The following describes two proteins that form a bound complex.

Sequence of protein 2:
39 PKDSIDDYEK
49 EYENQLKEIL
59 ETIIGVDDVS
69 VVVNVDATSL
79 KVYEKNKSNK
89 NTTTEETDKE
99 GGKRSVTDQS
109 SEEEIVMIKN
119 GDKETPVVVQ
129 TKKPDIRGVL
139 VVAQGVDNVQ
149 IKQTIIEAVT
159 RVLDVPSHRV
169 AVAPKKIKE

Interface contacts:
Residue V127 in protein 1 is in contact with residue S77 in protein 2 (closest heavy-atom distance 3.8 Å).
Residue T60 in protein 1 contacts residue K173 in protein 2 (closest heavy-atom distance 3.8 Å).
Residue T95 in protein 1 interacts with residue K101 in protein 2 (closest heavy-atom distance 2.9 Å).
Residue V125 in protein 1 contacts residue Y81 in protein 2 (closest heavy-atom distance 3.8 Å).
Residue E94 in protein 1 interacts with residue R102 in protein 2 (closest heavy-atom distance 2.8 Å).
Residue T90 in protein 1 interacts with residue T105 in protein 2 (closest heavy-atom distance 3.7 Å).
Residue V114 in protein 1 interacts with residue I113 in protein 2 (closest heavy-atom distance 3.7 Å).
Residue T90 in protein 1 is in contact with residue D106 in protein 2 (closest heavy-atom distance 3.2 Å).
Residue N89 in protein 1 contacts residue D106 in protein 2 (closest heavy-atom distance 3.6 Å).
Residue R159 in protein 1 is in contact with residue H166 in protein 2 (closest heavy-atom distance 3.0 Å).
Residue I61 in protein 1 contacts residue P172 in protein 2 (closest heavy-atom distance 3.8 Å).
Residue K131 in protein 1 contacts residue V73 in protein 2 (closest heavy-atom distance 3.4 Å).
Residue K97 in protein 1 contacts residue E98 in protein 2 (closest heavy-atom distance 2.9 Å).
Residue K130 in protein 1 contacts residue D74 in protein 2 (closest heavy-atom distance 3.7 Å).
Residue V127 in protein 1 is in contact with residue K79 in protein 2 (closest heavy-atom distance 3.4 Å).
Residue N87 in protein 1 contacts residue S109 in protein 2 (closest heavy-atom distance 2.9 Å).
Residue N87 in protein 1 is in contact with residue S108 in protein 2 (closest heavy-atom distance 3.3 Å).
Residue T92 in protein 1 contacts residue V104 in protein 2 (closest heavy-atom distance 3.2 Å).
Residue V160 in protein 1 is in contact with residue V137 in protein 2 (closest heavy-atom distance 3.3 Å).
Residue V160 in protein 1 is in contact with residue N72 in protein 2 (closest heavy-atom distance 2.8 Å).
Residue T91 in protein 1 is in contact with residue T105 in protein 2 (closest heavy-atom distance 3.0 Å).
Residue K85 in protein 1 interacts with residue E111 in protein 2 (closest heavy-atom distance 2.9 Å).
Residue T92 in protein 1 interacts with residue S103 in protein 2 (closest heavy-atom distance 2.4 Å).
Residue K131 in protein 1 contacts residue D74 in protein 2 (closest heavy-atom distance 3.8 Å).
Residue K85 in protein 1 contacts residue E110 in protein 2 (closest heavy-atom distance 3.7 Å).
Residue N118 in protein 1 interacts with residue K121 in protein 2 (closest heavy-atom distance 3.7 Å).
Residue Q53 in protein 1 contacts residue V70 in protein 2 (closest heavy-atom distance 3.7 Å).
Residue E93 in protein 1 is in contact with residue S103 in protein 2 (closest heavy-atom distance 2.8 Å).
Residue I62 in protein 1 interacts with residue K173 in protein 2 (closest heavy-atom distance 3.4 Å).
Residue R159 in protein 1 is in contact with residue S165 in protein 2 (closest heavy-atom distance 2.3 Å).
Residue N89 in protein 1 is in contact with residue Q107 in protein 2 (closest heavy-atom distance 2.9 Å).
Residue T91 in protein 1 interacts with residue V104 in protein 2 (closest heavy-atom distance 3.6 Å).
Residue E93 in protein 1 contacts residue R102 in protein 2 (closest heavy-atom distance 3.1 Å).
Residue N84 in protein 1 contacts residue E112 in protein 2 (closest heavy-atom distance 3.3 Å).
Residue K117 in protein 1 contacts residue E122 in protein 2 (closest heavy-atom distance 3.0 Å).
Residue T60 in protein 1 interacts with residue V139 in protein 2 (closest heavy-atom distance 3.6 Å).
Residue R159 in protein 1 interacts with residue A169 in protein 2 (closest heavy-atom distance 3.7 Å).
Residue Q128 in protein 1 interacts with residue L78 in protein 2 (closest heavy-atom distance 3.4 Å).
Residue K117 in protein 1 interacts with residue K121 in protein 2 (closest heavy-atom distance 3.5 Å).
Residue I57 in protein 1 contacts residue V70 in protein 2 (closest heavy-atom distance 3.6 Å).
Residue R159 in protein 1 interacts with residue V168 in protein 2 (closest heavy-atom distance 2.2 Å).
Residue I116 in protein 1 contacts residue E122 in protein 2 (closest heavy-atom distance 3.5 Å).
Residue T60 in protein 1 is in contact with residue K174 in protein 2 (closest heavy-atom distance 2.3 Å).
Residue E94 in protein 1 is in contact with residue K101 in protein 2 (closest heavy-atom distance 3.4 Å).
Residue V127 in protein 1 is in contact with residue L78 in protein 2 (closest heavy-atom distance 3.3 Å).
Residue I61 in protein 1 interacts with residue A171 in protein 2 (closest heavy-atom distance 3.8 Å).
Residue V160 in protein 1 interacts with residue R135 in protein 2 (closest heavy-atom distance 3.5 Å).
Residue N89 in protein 1 interacts with residue T105 in protein 2 (closest heavy-atom distance 3.4 Å).
Residue K131 in protein 1 contacts residue E47 in protein 2 (closest heavy-atom distance 3.8 Å).
Residue N84 in protein 1 interacts with residue I113 in protein 2 (closest heavy-atom distance 2.8 Å).
Residue T129 in protein 1 interacts with residue A75 in protein 2 (closest heavy-atom distance 3.1 Å).
Residue Q128 in protein 1 interacts with residue T76 in protein 2 (closest heavy-atom distance 3.5 Å).
Residue S86 in protein 1 is in contact with residue S109 in protein 2 (closest heavy-atom distance 3.4 Å).
Residue L161 in protein 1 is in contact with residue N72 in protein 2 (closest heavy-atom distance 3.3 Å).
Residue V126 in protein 1 interacts with residue Y81 in protein 2 (closest heavy-atom distance 3.6 Å).
Residue Q128 in protein 1 contacts residue S77 in protein 2 (closest heavy-atom distance 3.7 Å).
Residue R159 in protein 1 interacts with residue R167 in protein 2 (closest heavy-atom distance 2.9 Å).
Residue K88 in protein 1 is in contact with residue Q107 in protein 2 (closest heavy-atom distance 3.4 Å).
Residue E155 in protein 1 is in contact with residue A169 in protein 2 (closest heavy-atom distance 3.6 Å).
Residue T129 in protein 1 contacts residue T76 in protein 2 (closest heavy-atom distance 3.0 Å).

Sequence of protein 1:
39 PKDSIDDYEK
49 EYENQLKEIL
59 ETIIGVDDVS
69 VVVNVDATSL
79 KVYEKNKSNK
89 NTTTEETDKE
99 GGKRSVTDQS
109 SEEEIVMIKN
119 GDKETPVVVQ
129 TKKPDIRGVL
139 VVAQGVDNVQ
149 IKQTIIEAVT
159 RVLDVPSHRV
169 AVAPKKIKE